Residue-level contacts at the interface:
Residue N371 in chain A interacts with residue Q332 in chain B (closest heavy-atom distance 3.5 Å).
Residue F111 in chain A interacts with residue Y113 in chain B (closest heavy-atom distance 3.9 Å).
Residue H370 in chain A contacts residue Q332 in chain B (closest heavy-atom distance 3.9 Å).
Residue Y366 in chain A is in contact with residue H335 in chain B (closest heavy-atom distance 3.4 Å).
Residue R165 in chain A interacts with residue D99 in chain B (closest heavy-atom distance 3.0 Å).
Residue H162 in chain A contacts residue P115 in chain B (closest heavy-atom distance 3.2 Å).
Residue E174 in chain A interacts with residue R97 in chain B (closest heavy-atom distance 3.5 Å).
Residue H162 in chain A contacts residue E96 in chain B (closest heavy-atom distance 3.1 Å).
Residue E96 in chain A contacts residue H158 in chain B (closest heavy-atom distance 3.1 Å).
Residue V367 in chain A contacts residue Y113 in chain B (closest heavy-atom distance 4.0 Å).
Residue E96 in chain A is in contact with residue H162 in chain B (closest heavy-atom distance 3.1 Å).
Residue H162 in chain A contacts residue Y113 in chain B (closest heavy-atom distance 3.6 Å).
Residue Q332 in chain A contacts residue V368 in chain B (closest heavy-atom distance 3.2 Å).
Residue R165 in chain A interacts with residue R97 in chain B (closest heavy-atom distance 3.8 Å).
Residue Y113 in chain A contacts residue H158 in chain B (closest heavy-atom distance 2.8 Å).
Residue H370 in chain A interacts with residue R331 in chain B (closest heavy-atom distance 3.0 Å).
Residue H370 in chain A interacts with residue Y113 in chain B (closest heavy-atom distance 3.9 Å).
Residue D99 in chain A is in contact with residue R165 in chain B (closest heavy-atom distance 3.0 Å).
Residue F111 in chain A contacts residue E112 in chain B (closest heavy-atom distance 4.2 Å).
Residue Y113 in chain A contacts residue Y366 in chain B (closest heavy-atom distance 3.5 Å).
Residue R161 in chain A interacts with residue R97 in chain B (closest heavy-atom distance 3.7 Å).
Residue R165 in chain A is in contact with residue E96 in chain B (closest heavy-atom distance 3.9 Å).
Residue S114 in chain A contacts residue H162 in chain B (closest heavy-atom distance 4.1 Å).
Residue Y366 in chain A is in contact with residue N333 in chain B (closest heavy-atom distance 4.0 Å).
Residue E112 in chain A interacts with residue F111 in chain B (closest heavy-atom distance 4.2 Å).
Residue P115 in chain A contacts residue H162 in chain B (closest heavy-atom distance 3.2 Å).
Residue F111 in chain A is in contact with residue F111 in chain B (closest heavy-atom distance 3.5 Å).
Residue R161 in chain A contacts residue E96 in chain B (closest heavy-atom distance 3.9 Å).
Residue S114 in chain A contacts residue H158 in chain B (closest heavy-atom distance 4.4 Å).
Residue Y113 in chain A is in contact with residue V368 in chain B (closest heavy-atom distance 3.8 Å).
Residue Y366 in chain A contacts residue E112 in chain B (closest heavy-atom distance 2.7 Å).
Residue H158 in chain A interacts with residue Y113 in chain B (closest heavy-atom distance 2.8 Å).
Residue R97 in chain A contacts residue R165 in chain B (closest heavy-atom distance 3.8 Å).
Residue Y113 in chain A contacts residue F111 in chain B (closest heavy-atom distance 3.9 Å).
Residue R331 in chain A is in contact with residue H370 in chain B (closest heavy-atom distance 3.0 Å).
Residue H158 in chain A is in contact with residue M92 in chain B (closest heavy-atom distance 3.4 Å).
Residue H335 in chain A is in contact with residue Y366 in chain B (closest heavy-atom distance 3.4 Å).
Residue H158 in chain A contacts residue S114 in chain B (closest heavy-atom distance 4.4 Å).
Residue V368 in chain A is in contact with residue Q332 in chain B (closest heavy-atom distance 3.2 Å).
Residue R97 in chain A contacts residue R161 in chain B (closest heavy-atom distance 3.7 Å).
Residue Y113 in chain A interacts with residue V367 in chain B (closest heavy-atom distance 4.0 Å).
Residue R97 in chain A interacts with residue E174 in chain B (closest heavy-atom distance 3.5 Å).
Residue H158 in chain A contacts residue E96 in chain B (closest heavy-atom distance 3.1 Å).
Residue Y366 in chain A contacts residue Y113 in chain B (closest heavy-atom distance 3.5 Å).
Residue V368 in chain A interacts with residue Y113 in chain B (closest heavy-atom distance 3.8 Å).
Residue P365 in chain A interacts with residue Y366 in chain B (closest heavy-atom distance 2.9 Å).
Residue Q332 in chain A contacts residue N371 in chain B (closest heavy-atom distance 3.5 Å).
Residue Y113 in chain A interacts with residue H370 in chain B (closest heavy-atom distance 3.9 Å).
Residue E96 in chain A interacts with residue R161 in chain B (closest heavy-atom distance 3.9 Å).
Residue E96 in chain A contacts residue R165 in chain B (closest heavy-atom distance 3.9 Å).
Residue Y113 in chain A is in contact with residue H162 in chain B (closest heavy-atom distance 3.6 Å).
Residue H162 in chain A is in contact with residue S114 in chain B (closest heavy-atom distance 4.1 Å).
Residue Y366 in chain A interacts with residue P365 in chain B (closest heavy-atom distance 2.9 Å).
Residue Q332 in chain A contacts residue H370 in chain B (closest heavy-atom distance 3.9 Å).
Residue F111 in chain A interacts with residue Y366 in chain B (closest heavy-atom distance 4.1 Å).
Residue N333 in chain A interacts with residue Y366 in chain B (closest heavy-atom distance 4.0 Å).
Residue Y366 in chain A contacts residue F111 in chain B (closest heavy-atom distance 4.1 Å).
Residue E112 in chain A is in contact with residue Y366 in chain B (closest heavy-atom distance 2.7 Å).
Residue Y366 in chain A interacts with residue Y366 in chain B (closest heavy-atom distance 3.8 Å).
Residue M92 in chain A interacts with residue H158 in chain B (closest heavy-atom distance 3.4 Å).

Sequence of chain B:
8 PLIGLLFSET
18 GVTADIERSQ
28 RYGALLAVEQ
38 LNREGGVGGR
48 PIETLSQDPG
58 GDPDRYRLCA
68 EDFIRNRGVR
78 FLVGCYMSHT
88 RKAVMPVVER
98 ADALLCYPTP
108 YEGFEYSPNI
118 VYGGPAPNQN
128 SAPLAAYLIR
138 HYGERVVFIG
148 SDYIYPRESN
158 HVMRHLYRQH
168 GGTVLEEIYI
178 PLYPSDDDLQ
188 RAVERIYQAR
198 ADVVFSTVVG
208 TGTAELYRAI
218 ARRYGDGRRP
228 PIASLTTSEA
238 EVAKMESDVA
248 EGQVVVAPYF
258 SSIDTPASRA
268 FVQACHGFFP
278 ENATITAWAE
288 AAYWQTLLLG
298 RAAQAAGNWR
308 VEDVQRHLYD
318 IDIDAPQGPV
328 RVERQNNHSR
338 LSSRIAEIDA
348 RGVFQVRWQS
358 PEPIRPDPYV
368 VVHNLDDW

The following describes two proteins that form a bound complex.

Sequence of chain A:
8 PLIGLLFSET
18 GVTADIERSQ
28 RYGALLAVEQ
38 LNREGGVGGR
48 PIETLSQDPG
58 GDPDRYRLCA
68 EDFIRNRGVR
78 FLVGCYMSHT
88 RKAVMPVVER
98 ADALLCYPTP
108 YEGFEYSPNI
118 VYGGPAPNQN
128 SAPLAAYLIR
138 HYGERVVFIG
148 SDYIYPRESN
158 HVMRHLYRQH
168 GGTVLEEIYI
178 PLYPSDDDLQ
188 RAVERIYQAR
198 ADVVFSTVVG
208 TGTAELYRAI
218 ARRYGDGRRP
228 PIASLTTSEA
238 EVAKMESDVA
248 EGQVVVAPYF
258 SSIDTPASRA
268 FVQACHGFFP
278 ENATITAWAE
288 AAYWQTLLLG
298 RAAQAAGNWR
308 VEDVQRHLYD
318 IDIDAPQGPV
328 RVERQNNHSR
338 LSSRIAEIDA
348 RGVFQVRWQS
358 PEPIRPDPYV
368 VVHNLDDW